The following describes two proteins that form a bound complex.

Sequence of protein 1:
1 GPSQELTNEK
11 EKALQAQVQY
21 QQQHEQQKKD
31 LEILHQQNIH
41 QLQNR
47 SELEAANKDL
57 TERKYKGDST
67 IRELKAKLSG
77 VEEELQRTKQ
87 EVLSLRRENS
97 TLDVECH

Sequence of protein 2:
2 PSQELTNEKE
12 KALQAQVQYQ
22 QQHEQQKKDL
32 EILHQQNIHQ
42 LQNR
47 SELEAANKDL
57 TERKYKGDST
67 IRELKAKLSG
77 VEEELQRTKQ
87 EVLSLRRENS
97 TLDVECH

Interface contacts:
Residue L56 in protein 1 is in contact with residue N53 in protein 2 (closest heavy-atom distance 3.5 Å).
Residue L74 in protein 1 interacts with residue L70 in protein 2 (closest heavy-atom distance 3.8 Å).
Residue H24 in protein 1 interacts with residue H24 in protein 2 (closest heavy-atom distance 3.8 Å).
Residue E50 in protein 1 interacts with residue R45 in protein 2 (closest heavy-atom distance 3.1 Å).
Residue E87 in protein 1 interacts with residue V88 in protein 2 (closest heavy-atom distance 3.8 Å).
Residue R92 in protein 1 interacts with residue E87 in protein 2 (closest heavy-atom distance 2.8 Å).
Residue L56 in protein 1 is in contact with residue L56 in protein 2 (closest heavy-atom distance 3.8 Å).
Residue H24 in protein 1 interacts with residue Q23 in protein 2 (closest heavy-atom distance 3.1 Å).
Residue L31 in protein 1 interacts with residue L31 in protein 2 (closest heavy-atom distance 3.8 Å).
Residue V77 in protein 1 interacts with residue V77 in protein 2 (closest heavy-atom distance 3.6 Å).
Residue L98 in protein 1 is in contact with residue L98 in protein 2 (closest heavy-atom distance 3.8 Å).
Residue L49 in protein 1 is in contact with residue E50 in protein 2 (closest heavy-atom distance 3.6 Å).
Residue V88 in protein 1 is in contact with residue E87 in protein 2 (closest heavy-atom distance 3.5 Å).
Residue T57 in protein 1 is in contact with residue L56 in protein 2 (closest heavy-atom distance 3.4 Å).
Residue V88 in protein 1 is in contact with residue V88 in protein 2 (closest heavy-atom distance 3.5 Å).
Residue Y20 in protein 1 is in contact with residue Y20 in protein 2 (closest heavy-atom distance 3.5 Å).
Residue N53 in protein 1 interacts with residue L49 in protein 2 (closest heavy-atom distance 3.1 Å).
Residue L91 in protein 1 is in contact with residue V88 in protein 2 (closest heavy-atom distance 3.8 Å).
Residue H24 in protein 1 is in contact with residue Q27 in protein 2 (closest heavy-atom distance 2.8 Å).
Residue L6 in protein 1 is in contact with residue L6 in protein 2 (closest heavy-atom distance 3.8 Å).
Residue E50 in protein 1 contacts residue L49 in protein 2 (closest heavy-atom distance 3.5 Å).
Residue L42 in protein 1 contacts residue L42 in protein 2 (closest heavy-atom distance 3.8 Å).
Residue L91 in protein 1 is in contact with residue R92 in protein 2 (closest heavy-atom distance 3.8 Å).
Residue H35 in protein 1 contacts residue H35 in protein 2 (closest heavy-atom distance 3.3 Å).
Residue Q27 in protein 1 contacts residue H24 in protein 2 (closest heavy-atom distance 2.8 Å).
Residue N95 in protein 1 interacts with residue N95 in protein 2 (closest heavy-atom distance 3.3 Å).
Residue Y20 in protein 1 contacts residue Q23 in protein 2 (closest heavy-atom distance 3.0 Å).
Residue T84 in protein 1 interacts with residue V88 in protein 2 (closest heavy-atom distance 3.7 Å).
Residue H35 in protein 1 interacts with residue N38 in protein 2 (closest heavy-atom distance 2.9 Å).
Residue V88 in protein 1 interacts with residue L91 in protein 2 (closest heavy-atom distance 3.7 Å).
Residue L42 in protein 1 contacts residue Q43 in protein 2 (closest heavy-atom distance 3.8 Å).
Residue N53 in protein 1 is in contact with residue L56 in protein 2 (closest heavy-atom distance 3.5 Å).
Residue E5 in protein 1 contacts residue L6 in protein 2 (closest heavy-atom distance 3.4 Å).
Residue N95 in protein 1 interacts with residue L98 in protein 2 (closest heavy-atom distance 3.5 Å).
Residue N95 in protein 1 is in contact with residue E94 in protein 2 (closest heavy-atom distance 3.4 Å).
Residue G63 in protein 1 interacts with residue I67 in protein 2 (closest heavy-atom distance 3.8 Å).
Residue K73 in protein 1 is in contact with residue L74 in protein 2 (closest heavy-atom distance 3.9 Å).
Residue I39 in protein 1 contacts residue I39 in protein 2 (closest heavy-atom distance 3.8 Å).
Residue I67 in protein 1 interacts with residue G63 in protein 2 (closest heavy-atom distance 3.8 Å).
Residue E87 in protein 1 is in contact with residue R92 in protein 2 (closest heavy-atom distance 2.8 Å).
Residue Q27 in protein 1 is in contact with residue K28 in protein 2 (closest heavy-atom distance 3.8 Å).
Residue K28 in protein 1 interacts with residue Q27 in protein 2 (closest heavy-atom distance 3.8 Å).
Residue E80 in protein 1 contacts residue K85 in protein 2 (closest heavy-atom distance 2.9 Å).
Residue L49 in protein 1 interacts with residue N53 in protein 2 (closest heavy-atom distance 3.6 Å).
Residue L98 in protein 1 interacts with residue C102 in protein 2 (closest heavy-atom distance 3.5 Å).
Residue T84 in protein 1 contacts residue T84 in protein 2 (closest heavy-atom distance 3.6 Å).
Residue I67 in protein 1 is in contact with residue I67 in protein 2 (closest heavy-atom distance 3.6 Å).
Residue Q27 in protein 1 is in contact with residue Q27 in protein 2 (closest heavy-atom distance 3.1 Å).
Residue I39 in protein 1 contacts residue L42 in protein 2 (closest heavy-atom distance 3.6 Å).
Residue E94 in protein 1 interacts with residue N95 in protein 2 (closest heavy-atom distance 3.4 Å).
Residue L81 in protein 1 interacts with residue L81 in protein 2 (closest heavy-atom distance 3.8 Å).
Residue N95 in protein 1 contacts residue L91 in protein 2 (closest heavy-atom distance 3.4 Å).
Residue Q17 in protein 1 contacts residue Y20 in protein 2 (closest heavy-atom distance 2.7 Å).
Residue N53 in protein 1 contacts residue N53 in protein 2 (closest heavy-atom distance 3.0 Å).
Residue N53 in protein 1 is in contact with residue A52 in protein 2 (closest heavy-atom distance 3.8 Å).
Residue L81 in protein 1 interacts with residue T84 in protein 2 (closest heavy-atom distance 3.6 Å).
Residue T84 in protein 1 is in contact with residue L81 in protein 2 (closest heavy-atom distance 3.7 Å).
Residue Q23 in protein 1 is in contact with residue H24 in protein 2 (closest heavy-atom distance 3.5 Å).
Residue K85 in protein 1 is in contact with residue E80 in protein 2 (closest heavy-atom distance 3.1 Å).
Residue C102 in protein 1 interacts with residue C102 in protein 2 (closest heavy-atom distance 3.3 Å).